Sequence of chain B:
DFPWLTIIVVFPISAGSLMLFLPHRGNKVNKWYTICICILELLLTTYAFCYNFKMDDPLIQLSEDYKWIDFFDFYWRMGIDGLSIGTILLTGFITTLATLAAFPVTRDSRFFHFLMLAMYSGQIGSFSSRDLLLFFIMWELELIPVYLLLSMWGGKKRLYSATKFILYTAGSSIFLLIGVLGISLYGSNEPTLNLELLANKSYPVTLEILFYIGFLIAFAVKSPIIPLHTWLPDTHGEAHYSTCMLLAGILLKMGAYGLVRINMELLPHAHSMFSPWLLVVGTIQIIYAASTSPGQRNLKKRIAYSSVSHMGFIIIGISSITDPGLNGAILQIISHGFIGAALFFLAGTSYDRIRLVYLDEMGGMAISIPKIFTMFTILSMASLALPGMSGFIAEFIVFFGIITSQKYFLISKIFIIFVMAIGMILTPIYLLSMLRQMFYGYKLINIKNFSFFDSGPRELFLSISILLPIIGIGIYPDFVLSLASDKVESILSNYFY

Sequence of chain A:
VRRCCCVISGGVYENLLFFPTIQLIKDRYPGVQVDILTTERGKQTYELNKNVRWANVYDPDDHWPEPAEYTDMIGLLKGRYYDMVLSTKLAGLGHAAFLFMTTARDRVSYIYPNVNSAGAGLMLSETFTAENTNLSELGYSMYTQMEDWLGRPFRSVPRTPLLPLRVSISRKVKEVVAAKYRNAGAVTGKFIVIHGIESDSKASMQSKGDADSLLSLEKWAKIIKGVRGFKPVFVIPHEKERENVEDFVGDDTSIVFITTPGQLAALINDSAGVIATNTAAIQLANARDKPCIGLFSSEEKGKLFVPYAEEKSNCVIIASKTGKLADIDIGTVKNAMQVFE

Interface contacts:
Residue Y168 in chain B is in contact with residue D186 in chain A (closest heavy-atom distance 3.9 Å).
Residue K165 in chain B is in contact with residue E183 in chain A (closest heavy-atom distance 3.2 Å).
Residue D242 in chain B contacts residue A182 in chain A (closest heavy-atom distance 4.0 Å).
Residue Y168 in chain B contacts residue P181 in chain A (closest heavy-atom distance 4.7 Å).
Residue K165 in chain B interacts with residue D186 in chain A (closest heavy-atom distance 3.6 Å).
Residue Y168 in chain B interacts with residue T185 in chain A (closest heavy-atom distance 4.1 Å).
Residue Y168 in chain B interacts with residue A182 in chain A (closest heavy-atom distance 3.4 Å).

The following describes two proteins that form a bound complex.